Interface contacts:
Residue E115 in the first protein contacts residue Q12 in the second protein (closest heavy-atom distance 2.4 Å).
Residue A89 in the first protein is in contact with residue I11 in the second protein (closest heavy-atom distance 3.8 Å).
Residue V92 in the first protein interacts with residue R4 in the second protein (closest heavy-atom distance 4.0 Å).
Residue G114 in the first protein interacts with residue A8 in the second protein (closest heavy-atom distance 4.2 Å).
Residue L113 in the first protein contacts residue M5 in the second protein (closest heavy-atom distance 4.4 Å).
Residue M110 in the first protein interacts with residue Q12 in the second protein (closest heavy-atom distance 3.1 Å).
Residue T118 in the first protein is in contact with residue R16 in the second protein (closest heavy-atom distance 4.5 Å).
Residue L113 in the first protein contacts residue R4 in the second protein (closest heavy-atom distance 3.8 Å).
Residue V109 in the first protein contacts residue A8 in the second protein (closest heavy-atom distance 4.7 Å).
Residue K76 in the first protein is in contact with residue L17 in the second protein (closest heavy-atom distance 3.8 Å).
Residue E105 in the first protein contacts residue R4 in the second protein (closest heavy-atom distance 4.3 Å).
Residue E121 in the first protein contacts residue R16 in the second protein (closest heavy-atom distance 3.1 Å).
Residue K95 in the first protein interacts with residue R4 in the second protein (closest heavy-atom distance 3.9 Å).
Residue F142 in the first protein is in contact with residue W15 in the second protein (closest heavy-atom distance 4.0 Å).
Residue E128 in the first protein is in contact with residue Y18 in the second protein (closest heavy-atom distance 4.0 Å).
Residue F90 in the first protein contacts residue I11 in the second protein (closest heavy-atom distance 3.8 Å).
Residue E128 in the first protein interacts with residue W15 in the second protein (closest heavy-atom distance 4.0 Å).
Residue E124 in the first protein interacts with residue W15 in the second protein (closest heavy-atom distance 3.7 Å).
Residue F93 in the first protein interacts with residue A7 in the second protein (closest heavy-atom distance 3.7 Å).
Residue M145 in the first protein contacts residue Y18 in the second protein (closest heavy-atom distance 3.7 Å).
Residue V92 in the first protein is in contact with residue R3 in the second protein (closest heavy-atom distance 3.9 Å).
Residue M110 in the first protein contacts residue A8 in the second protein (closest heavy-atom distance 4.8 Å).
Residue M146 in the first protein contacts residue W15 in the second protein (closest heavy-atom distance 4.0 Å).
Residue L113 in the first protein is in contact with residue A8 in the second protein (closest heavy-atom distance 3.5 Å).
Residue V92 in the first protein is in contact with residue A7 in the second protein (closest heavy-atom distance 4.1 Å).
Residue V109 in the first protein contacts residue Q12 in the second protein (closest heavy-atom distance 4.7 Å).
Residue L117 in the first protein interacts with residue W15 in the second protein (closest heavy-atom distance 4.4 Å).
Residue M77 in the first protein contacts residue A14 in the second protein (closest heavy-atom distance 3.6 Å).
Residue F93 in the first protein contacts residue I11 in the second protein (closest heavy-atom distance 4.0 Å).
Residue K76 in the first protein contacts residue D21 in the second protein (closest heavy-atom distance 3.5 Å).
Residue M146 in the first protein is in contact with residue A14 in the second protein (closest heavy-atom distance 4.0 Å).
Residue M110 in the first protein contacts residue I11 in the second protein (closest heavy-atom distance 3.7 Å).
Residue G114 in the first protein is in contact with residue N9 in the second protein (closest heavy-atom distance 3.3 Å).
Residue I86 in the first protein is in contact with residue L10 in the second protein (closest heavy-atom distance 3.7 Å).
Residue V109 in the first protein interacts with residue R4 in the second protein (closest heavy-atom distance 4.5 Å).
Residue M146 in the first protein contacts residue Y18 in the second protein (closest heavy-atom distance 4.0 Å).
Residue L117 in the first protein contacts residue R16 in the second protein (closest heavy-atom distance 3.7 Å).
Residue M77 in the first protein is in contact with residue L17 in the second protein (closest heavy-atom distance 3.4 Å).
Residue K116 in the first protein interacts with residue Q12 in the second protein (closest heavy-atom distance 4.2 Å).
Residue M125 in the first protein contacts residue W15 in the second protein (closest heavy-atom distance 3.4 Å).
Residue F93 in the first protein interacts with residue A8 in the second protein (closest heavy-atom distance 3.8 Å).
Residue E115 in the first protein contacts residue R16 in the second protein (closest heavy-atom distance 3.3 Å).
Residue M125 in the first protein is in contact with residue I11 in the second protein (closest heavy-atom distance 3.6 Å).
Residue K116 in the first protein is in contact with residue R16 in the second protein (closest heavy-atom distance 3.0 Å).
Residue G114 in the first protein interacts with residue Q12 in the second protein (closest heavy-atom distance 2.4 Å).
Residue L117 in the first protein contacts residue Q12 in the second protein (closest heavy-atom distance 3.9 Å).
Residue I86 in the first protein is in contact with residue A14 in the second protein (closest heavy-atom distance 3.7 Å).
Residue E85 in the first protein contacts residue L10 in the second protein (closest heavy-atom distance 3.5 Å).
Residue L113 in the first protein is in contact with residue Q12 in the second protein (closest heavy-atom distance 4.5 Å).
Residue F93 in the first protein contacts residue R4 in the second protein (closest heavy-atom distance 3.6 Å).
Residue E121 in the first protein contacts residue W15 in the second protein (closest heavy-atom distance 3.4 Å).
Residue I86 in the first protein is in contact with residue I11 in the second protein (closest heavy-atom distance 4.3 Å).
Residue G114 in the first protein contacts residue M5 in the second protein (closest heavy-atom distance 3.6 Å).
Residue M77 in the first protein contacts residue Y18 in the second protein (closest heavy-atom distance 3.5 Å).
Residue E115 in the first protein contacts residue N9 in the second protein (closest heavy-atom distance 4.0 Å).
Residue A89 in the first protein contacts residue A7 in the second protein (closest heavy-atom distance 3.6 Å).
Residue A89 in the first protein interacts with residue L10 in the second protein (closest heavy-atom distance 3.9 Å).

Sequence of the second protein:
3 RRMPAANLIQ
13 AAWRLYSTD

Sequence of the first protein:
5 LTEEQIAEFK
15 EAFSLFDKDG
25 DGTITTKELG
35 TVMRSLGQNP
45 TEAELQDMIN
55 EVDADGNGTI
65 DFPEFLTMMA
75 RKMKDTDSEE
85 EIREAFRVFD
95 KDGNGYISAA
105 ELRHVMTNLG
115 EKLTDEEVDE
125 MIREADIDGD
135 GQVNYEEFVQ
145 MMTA

This data describes a binding interaction between two proteins.